This data describes a binding interaction between two proteins.

Sequence of protein 1:
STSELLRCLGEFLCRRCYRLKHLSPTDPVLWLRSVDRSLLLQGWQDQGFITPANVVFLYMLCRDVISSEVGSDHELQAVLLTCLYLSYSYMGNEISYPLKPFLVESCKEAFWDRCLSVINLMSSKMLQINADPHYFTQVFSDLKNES

Residue-level contacts at the interface:
Residue I153 in protein 2 interacts with residue F136 in protein 1 (closest heavy-atom distance 4.2 Å).
Residue G43 in protein 2 interacts with residue S96 in protein 1 (closest heavy-atom distance 3.5 Å).
Residue I153 in protein 2 contacts residue M91 in protein 1 (closest heavy-atom distance 3.1 Å).
Residue L49 in protein 2 contacts residue L86 in protein 1 (closest heavy-atom distance 4.1 Å).
Residue F151 in protein 2 contacts residue N130 in protein 1 (closest heavy-atom distance 3.7 Å).
Residue R149 in protein 2 contacts residue M91 in protein 1 (closest heavy-atom distance 3.4 Å).
Residue E57 in protein 2 is in contact with residue S123 in protein 1 (closest heavy-atom distance 2.5 Å).
Residue S46 in protein 2 contacts residue Y85 in protein 1 (closest heavy-atom distance 3.3 Å).
Residue H71 in protein 2 contacts residue E109 in protein 1 (closest heavy-atom distance 3.1 Å).
Residue S46 in protein 2 interacts with residue S89 in protein 1 (closest heavy-atom distance 3.4 Å).
Residue V155 in protein 2 contacts residue N93 in protein 1 (closest heavy-atom distance 3.5 Å).
Residue R149 in protein 2 interacts with residue N93 in protein 1 (closest heavy-atom distance 4.2 Å).
Residue S159 in protein 2 contacts residue I95 in protein 1 (closest heavy-atom distance 4.0 Å).
Residue L49 in protein 2 contacts residue I119 in protein 1 (closest heavy-atom distance 3.5 Å).
Residue R149 in protein 2 interacts with residue G92 in protein 1 (closest heavy-atom distance 3.0 Å).
Residue P45 in protein 2 is in contact with residue W112 in protein 1 (closest heavy-atom distance 3.5 Å).
Residue Y158 in protein 2 is in contact with residue N93 in protein 1 (closest heavy-atom distance 3.3 Å).
Residue K56 in protein 2 interacts with residue N120 in protein 1 (closest heavy-atom distance 3.2 Å).
Residue L76 in protein 2 interacts with residue L116 in protein 1 (closest heavy-atom distance 4.0 Å).
Residue I52 in protein 2 is in contact with residue I119 in protein 1 (closest heavy-atom distance 3.8 Å).
Residue V122 in protein 2 interacts with residue L127 in protein 1 (closest heavy-atom distance 4.2 Å).
Residue R50 in protein 2 interacts with residue S89 in protein 1 (closest heavy-atom distance 2.9 Å).
Residue G43 in protein 2 interacts with residue Y97 in protein 1 (closest heavy-atom distance 3.3 Å).
Residue L49 in protein 2 interacts with residue C115 in protein 1 (closest heavy-atom distance 3.9 Å).
Residue I153 in protein 2 interacts with residue N130 in protein 1 (closest heavy-atom distance 3.2 Å).
Residue N121 in protein 2 is in contact with residue N130 in protein 1 (closest heavy-atom distance 4.0 Å).
Residue A150 in protein 2 interacts with residue L127 in protein 1 (closest heavy-atom distance 3.7 Å).
Residue A150 in protein 2 is in contact with residue N130 in protein 1 (closest heavy-atom distance 4.1 Å).
Residue N121 in protein 2 contacts residue A131 in protein 1 (closest heavy-atom distance 3.4 Å).
Residue E57 in protein 2 is in contact with residue L127 in protein 1 (closest heavy-atom distance 3.6 Å).
Residue C157 in protein 2 contacts residue N93 in protein 1 (closest heavy-atom distance 2.9 Å).
Residue H71 in protein 2 is in contact with residue L116 in protein 1 (closest heavy-atom distance 3.8 Å).
Residue K56 in protein 2 is in contact with residue I119 in protein 1 (closest heavy-atom distance 3.8 Å).
Residue L37 in protein 2 interacts with residue W112 in protein 1 (closest heavy-atom distance 3.7 Å).
Residue G152 in protein 2 is in contact with residue N130 in protein 1 (closest heavy-atom distance 3.0 Å).
Residue R50 in protein 2 is in contact with residue I95 in protein 1 (closest heavy-atom distance 3.4 Å).
Residue H71 in protein 2 interacts with residue W112 in protein 1 (closest heavy-atom distance 3.5 Å).
Residue L49 in protein 2 contacts residue Y85 in protein 1 (closest heavy-atom distance 4.0 Å).
Residue K56 in protein 2 is in contact with residue S123 in protein 1 (closest heavy-atom distance 3.8 Å).
Residue N121 in protein 2 interacts with residue L127 in protein 1 (closest heavy-atom distance 4.1 Å).
Residue V69 in protein 2 contacts residue L116 in protein 1 (closest heavy-atom distance 3.6 Å).
Residue A150 in protein 2 is in contact with residue Y90 in protein 1 (closest heavy-atom distance 3.4 Å).
Residue C53 in protein 2 is in contact with residue S123 in protein 1 (closest heavy-atom distance 4.0 Å).
Residue C53 in protein 2 is in contact with residue I119 in protein 1 (closest heavy-atom distance 3.5 Å).
Residue E161 in protein 2 contacts residue I95 in protein 1 (closest heavy-atom distance 2.8 Å).
Residue C53 in protein 2 contacts residue M126 in protein 1 (closest heavy-atom distance 3.5 Å).
Residue R156 in protein 2 is in contact with residue Q47 in protein 1 (closest heavy-atom distance 2.8 Å).
Residue L49 in protein 2 is in contact with residue W112 in protein 1 (closest heavy-atom distance 3.9 Å).
Residue L54 in protein 2 contacts residue Y90 in protein 1 (closest heavy-atom distance 3.5 Å).
Residue E57 in protein 2 interacts with residue S124 in protein 1 (closest heavy-atom distance 2.9 Å).
Residue I153 in protein 2 contacts residue A53 in protein 1 (closest heavy-atom distance 3.4 Å).
Residue R50 in protein 2 interacts with residue Y90 in protein 1 (closest heavy-atom distance 4.0 Å).
Residue C53 in protein 2 interacts with residue Y90 in protein 1 (closest heavy-atom distance 3.8 Å).
Residue I153 in protein 2 interacts with residue I129 in protein 1 (closest heavy-atom distance 3.6 Å).
Residue R120 in protein 2 is in contact with residue L127 in protein 1 (closest heavy-atom distance 3.6 Å).
Residue S46 in protein 2 is in contact with residue Y97 in protein 1 (closest heavy-atom distance 3.3 Å).
Residue R156 in protein 2 interacts with residue T51 in protein 1 (closest heavy-atom distance 3.8 Å).
Residue P45 in protein 2 interacts with residue Y85 in protein 1 (closest heavy-atom distance 3.6 Å).
Residue S46 in protein 2 interacts with residue S96 in protein 1 (closest heavy-atom distance 3.5 Å).
Residue S159 in protein 2 contacts residue N93 in protein 1 (closest heavy-atom distance 3.1 Å).

Sequence of protein 2:
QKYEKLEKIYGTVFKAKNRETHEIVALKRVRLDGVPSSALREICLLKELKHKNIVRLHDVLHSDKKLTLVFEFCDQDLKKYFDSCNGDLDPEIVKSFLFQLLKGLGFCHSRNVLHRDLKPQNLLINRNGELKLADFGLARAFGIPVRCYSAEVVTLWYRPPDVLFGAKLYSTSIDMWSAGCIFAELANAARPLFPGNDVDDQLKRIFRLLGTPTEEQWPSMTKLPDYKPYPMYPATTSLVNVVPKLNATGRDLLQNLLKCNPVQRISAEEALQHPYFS